These two protein chains interact to form a complex.

Sequence of chain A:
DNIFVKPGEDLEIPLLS

Contacts between the two chains:
Residue K211 in chain B is in contact with residue L12 in chain A (closest heavy-atom distance 3.5 Å).
Residue K211 in chain B contacts residue I14 in chain A (closest heavy-atom distance 4.8 Å).
Residue A146 in chain B is in contact with residue I14 in chain A (closest heavy-atom distance 4.3 Å).
Residue H203 in chain B contacts residue S18 in chain A (closest heavy-atom distance 3.9 Å).
Residue C143 in chain B contacts residue L12 in chain A (closest heavy-atom distance 3.4 Å).
Residue N178 in chain B interacts with residue L16 in chain A (closest heavy-atom distance 4.9 Å).
Residue L140 in chain B is in contact with residue V6 in chain A (closest heavy-atom distance 3.8 Å).
Residue E181 in chain B interacts with residue L16 in chain A (closest heavy-atom distance 3.1 Å).
Residue L140 in chain B interacts with residue L12 in chain A (closest heavy-atom distance 3.7 Å).
Residue E136 in chain B interacts with residue D2 in chain A (closest heavy-atom distance 3.8 Å).
Residue R218 in chain B is in contact with residue V6 in chain A (closest heavy-atom distance 3.9 Å).
Residue E136 in chain B interacts with residue F5 in chain A (closest heavy-atom distance 2.7 Å).
Residue R150 in chain B contacts residue P15 in chain A (closest heavy-atom distance 2.6 Å).
Residue H203 in chain B contacts residue L16 in chain A (closest heavy-atom distance 4.3 Å).
Residue R218 in chain B is in contact with residue K7 in chain A (closest heavy-atom distance 4.3 Å).
Residue L133 in chain B contacts residue I4 in chain A (closest heavy-atom distance 3.4 Å).
Residue F212 in chain B interacts with residue I14 in chain A (closest heavy-atom distance 3.8 Å).
Residue Y199 in chain B contacts residue S18 in chain A (closest heavy-atom distance 4.1 Å).
Residue M207 in chain B interacts with residue P15 in chain A (closest heavy-atom distance 3.8 Å).
Residue K139 in chain B contacts residue L12 in chain A (closest heavy-atom distance 4.0 Å).
Residue C222 in chain B interacts with residue F5 in chain A (closest heavy-atom distance 3.6 Å).
Residue E136 in chain B is in contact with residue V6 in chain A (closest heavy-atom distance 3.4 Å).
Residue K211 in chain B interacts with residue D11 in chain A (closest heavy-atom distance 3.5 Å).
Residue L140 in chain B is in contact with residue F5 in chain A (closest heavy-atom distance 3.8 Å).
Residue E136 in chain B is in contact with residue N3 in chain A (closest heavy-atom distance 3.8 Å).
Residue K211 in chain B contacts residue E10 in chain A (closest heavy-atom distance 3.6 Å).
Residue R218 in chain B is in contact with residue L12 in chain A (closest heavy-atom distance 4.8 Å).
Residue H203 in chain B interacts with residue L17 in chain A (closest heavy-atom distance 3.5 Å).
Residue V215 in chain B is in contact with residue L12 in chain A (closest heavy-atom distance 3.8 Å).
Residue A184 in chain B is in contact with residue L17 in chain A (closest heavy-atom distance 4.6 Å).
Residue R218 in chain B interacts with residue F5 in chain A (closest heavy-atom distance 2.6 Å).
Residue Q221 in chain B contacts residue F5 in chain A (closest heavy-atom distance 3.7 Å).
Residue N129 in chain B contacts residue D2 in chain A (closest heavy-atom distance 5.0 Å).
Residue L133 in chain B interacts with residue F5 in chain A (closest heavy-atom distance 4.4 Å).
Residue C143 in chain B is in contact with residue I14 in chain A (closest heavy-atom distance 3.7 Å).
Residue M207 in chain B is in contact with residue I14 in chain A (closest heavy-atom distance 3.8 Å).
Residue E181 in chain B is in contact with residue P15 in chain A (closest heavy-atom distance 4.5 Å).
Residue L244 in chain B contacts residue I4 in chain A (closest heavy-atom distance 4.9 Å).
Residue K180 in chain B interacts with residue L16 in chain A (closest heavy-atom distance 3.9 Å).
Residue E181 in chain B is in contact with residue S18 in chain A (closest heavy-atom distance 4.8 Å).
Residue E181 in chain B interacts with residue L17 in chain A (closest heavy-atom distance 2.5 Å).
Residue T132 in chain B contacts residue D2 in chain A (closest heavy-atom distance 3.0 Å).
Residue L128 in chain B is in contact with residue I4 in chain A (closest heavy-atom distance 4.1 Å).
Residue R150 in chain B is in contact with residue I14 in chain A (closest heavy-atom distance 3.5 Å).
Residue K139 in chain B contacts residue V6 in chain A (closest heavy-atom distance 4.0 Å).
Residue F154 in chain B contacts residue L17 in chain A (closest heavy-atom distance 4.6 Å).
Residue E136 in chain B is in contact with residue I4 in chain A (closest heavy-atom distance 3.1 Å).
Residue L225 in chain B is in contact with residue I4 in chain A (closest heavy-atom distance 4.7 Å).
Residue V215 in chain B contacts residue E10 in chain A (closest heavy-atom distance 4.7 Å).
Residue R218 in chain B is in contact with residue E10 in chain A (closest heavy-atom distance 2.6 Å).
Residue L225 in chain B interacts with residue F5 in chain A (closest heavy-atom distance 3.8 Å).
Residue R150 in chain B interacts with residue L16 in chain A (closest heavy-atom distance 4.4 Å).
Residue Y199 in chain B contacts residue L17 in chain A (closest heavy-atom distance 3.1 Å).
Residue R150 in chain B interacts with residue L17 in chain A (closest heavy-atom distance 3.4 Å).
Residue L185 in chain B contacts residue L17 in chain A (closest heavy-atom distance 3.7 Å).

Sequence of chain B:
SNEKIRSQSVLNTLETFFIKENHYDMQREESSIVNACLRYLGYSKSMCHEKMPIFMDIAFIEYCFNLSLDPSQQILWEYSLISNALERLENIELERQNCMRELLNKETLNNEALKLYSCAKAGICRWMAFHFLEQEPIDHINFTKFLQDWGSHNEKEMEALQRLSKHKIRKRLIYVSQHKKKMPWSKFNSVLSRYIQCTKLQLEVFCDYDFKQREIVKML